Residue-level contacts at the interface:
Residue L156 in chain B interacts with residue F3 in chain A (closest heavy-atom distance 3.4 Å).
Residue W147 in chain B is in contact with residue P6 in chain A (closest heavy-atom distance 3.5 Å).
Residue N77 in chain B contacts residue S7 in chain A (closest heavy-atom distance 3.5 Å).
Residue Y84 in chain B contacts residue I8 in chain A (closest heavy-atom distance 3.6 Å).
Residue C164 in chain B is in contact with residue T1 in chain A (closest heavy-atom distance 5.0 Å).
Residue R62 in chain B interacts with residue A2 in chain A (closest heavy-atom distance 3.5 Å).
Residue Y159 in chain B contacts residue F3 in chain A (closest heavy-atom distance 3.5 Å).
Residue Y116 in chain B is in contact with residue I5 in chain A (closest heavy-atom distance 3.1 Å).
Residue T143 in chain B is in contact with residue I8 in chain A (closest heavy-atom distance 2.4 Å).
Residue Y159 in chain B interacts with residue A2 in chain A (closest heavy-atom distance 3.1 Å).
Residue I66 in chain B is in contact with residue A2 in chain A (closest heavy-atom distance 3.1 Å).
Residue Y74 in chain B contacts residue I5 in chain A (closest heavy-atom distance 3.4 Å).
Residue N114 in chain B contacts residue I5 in chain A (closest heavy-atom distance 4.8 Å).
Residue W95 in chain B interacts with residue I8 in chain A (closest heavy-atom distance 2.9 Å).
Residue N63 in chain B interacts with residue A2 in chain A (closest heavy-atom distance 3.5 Å).
Residue F67 in chain B contacts residue A2 in chain A (closest heavy-atom distance 4.3 Å).
Residue W147 in chain B interacts with residue I8 in chain A (closest heavy-atom distance 4.6 Å).
Residue T69 in chain B contacts residue T4 in chain A (closest heavy-atom distance 4.5 Å).
Residue I66 in chain B is in contact with residue T1 in chain A (closest heavy-atom distance 4.4 Å).
Residue K146 in chain B interacts with residue I8 in chain A (closest heavy-atom distance 3.2 Å).
Residue I80 in chain B contacts residue I8 in chain A (closest heavy-atom distance 3.1 Å).
Residue Y159 in chain B interacts with residue T1 in chain A (closest heavy-atom distance 3.3 Å).
Residue Y9 in chain B is in contact with residue F3 in chain A (closest heavy-atom distance 3.7 Å).
Residue N70 in chain B contacts residue T4 in chain A (closest heavy-atom distance 4.0 Å).
Residue T73 in chain B contacts residue S7 in chain A (closest heavy-atom distance 3.8 Å).
Residue Y99 in chain B contacts residue F3 in chain A (closest heavy-atom distance 2.8 Å).
Residue N70 in chain B is in contact with residue I5 in chain A (closest heavy-atom distance 3.5 Å).
Residue Y9 in chain B contacts residue A2 in chain A (closest heavy-atom distance 4.5 Å).
Residue W147 in chain B interacts with residue S7 in chain A (closest heavy-atom distance 3.2 Å).
Residue R62 in chain B contacts residue T1 in chain A (closest heavy-atom distance 3.2 Å).
Residue T73 in chain B is in contact with residue P6 in chain A (closest heavy-atom distance 4.0 Å).
Residue Y99 in chain B interacts with residue I5 in chain A (closest heavy-atom distance 4.2 Å).
Residue Y9 in chain B is in contact with residue I5 in chain A (closest heavy-atom distance 4.8 Å).
Residue L163 in chain B interacts with residue T1 in chain A (closest heavy-atom distance 3.7 Å).
Residue I66 in chain B interacts with residue F3 in chain A (closest heavy-atom distance 3.6 Å).
Residue Y59 in chain B is in contact with residue T1 in chain A (closest heavy-atom distance 4.3 Å).
Residue A81 in chain B is in contact with residue I8 in chain A (closest heavy-atom distance 4.4 Å).
Residue T97 in chain B is in contact with residue I5 in chain A (closest heavy-atom distance 3.6 Å).
Residue I66 in chain B is in contact with residue T4 in chain A (closest heavy-atom distance 4.0 Å).
Residue Y99 in chain B contacts residue A2 in chain A (closest heavy-atom distance 3.7 Å).
Residue N77 in chain B is in contact with residue I8 in chain A (closest heavy-atom distance 3.2 Å).
Residue N63 in chain B interacts with residue T1 in chain A (closest heavy-atom distance 2.6 Å).
Residue Y116 in chain B contacts residue P6 in chain A (closest heavy-atom distance 4.5 Å).
Residue T73 in chain B is in contact with residue I5 in chain A (closest heavy-atom distance 3.4 Å).
Residue I80 in chain B contacts residue S7 in chain A (closest heavy-atom distance 4.6 Å).
Residue N77 in chain B interacts with residue P6 in chain A (closest heavy-atom distance 4.8 Å).
Residue Q155 in chain B interacts with residue F3 in chain A (closest heavy-atom distance 4.0 Å).
Residue Y123 in chain B interacts with residue I8 in chain A (closest heavy-atom distance 4.0 Å).
Residue M5 in chain B contacts residue T1 in chain A (closest heavy-atom distance 4.4 Å).
Residue N70 in chain B contacts residue F3 in chain A (closest heavy-atom distance 3.3 Å).
Residue E152 in chain B is in contact with residue P6 in chain A (closest heavy-atom distance 3.0 Å).
Residue Y7 in chain B is in contact with residue T1 in chain A (closest heavy-atom distance 2.5 Å).
Residue W167 in chain B is in contact with residue T1 in chain A (closest heavy-atom distance 3.4 Å).
Residue Y7 in chain B interacts with residue A2 in chain A (closest heavy-atom distance 4.1 Å).

Sequence of chain A:
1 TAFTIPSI

Sequence of chain B:
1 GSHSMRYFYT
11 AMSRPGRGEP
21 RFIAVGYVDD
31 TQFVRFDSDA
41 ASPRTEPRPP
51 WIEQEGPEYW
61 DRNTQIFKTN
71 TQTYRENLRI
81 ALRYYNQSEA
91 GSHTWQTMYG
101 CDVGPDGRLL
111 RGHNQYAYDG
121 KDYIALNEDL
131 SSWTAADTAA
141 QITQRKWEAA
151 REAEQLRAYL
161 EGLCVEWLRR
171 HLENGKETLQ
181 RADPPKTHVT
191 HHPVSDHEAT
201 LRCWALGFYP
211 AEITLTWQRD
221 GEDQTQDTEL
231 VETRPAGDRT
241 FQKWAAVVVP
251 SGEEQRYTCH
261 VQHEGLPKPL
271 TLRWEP

The following describes two proteins that form a bound complex.